Sequence of chain A:
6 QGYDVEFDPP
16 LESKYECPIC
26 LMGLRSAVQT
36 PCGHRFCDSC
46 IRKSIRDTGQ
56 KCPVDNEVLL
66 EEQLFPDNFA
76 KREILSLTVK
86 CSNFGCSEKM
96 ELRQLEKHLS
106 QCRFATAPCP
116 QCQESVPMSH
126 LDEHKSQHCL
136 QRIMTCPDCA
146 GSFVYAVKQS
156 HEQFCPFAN

These two protein chains interact to form a complex.

Contacts between the two chains:
Residue R77 in chain A interacts with residue D32 in chain B (closest heavy-atom distance 4.0 Å).
Residue R77 in chain A contacts residue K33 in chain B (closest heavy-atom distance 3.4 Å).
Residue R98 in chain A interacts with residue D32 in chain B (closest heavy-atom distance 3.8 Å).
Residue E96 in chain A interacts with residue K33 in chain B (closest heavy-atom distance 3.1 Å).
Residue R77 in chain A is in contact with residue E34 in chain B (closest heavy-atom distance 3.1 Å).
Residue S81 in chain A is in contact with residue K33 in chain B (closest heavy-atom distance 3.5 Å).
Residue R77 in chain A is in contact with residue Q31 in chain B (closest heavy-atom distance 5.0 Å).
Residue R77 in chain A interacts with residue G35 in chain B (closest heavy-atom distance 3.1 Å).
Residue R98 in chain A is in contact with residue K33 in chain B (closest heavy-atom distance 4.2 Å).

Sequence of chain B:
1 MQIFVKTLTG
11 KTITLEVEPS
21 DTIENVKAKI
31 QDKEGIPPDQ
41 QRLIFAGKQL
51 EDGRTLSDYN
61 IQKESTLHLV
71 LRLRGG